Interface contacts:
Residue V89 in protein 2 is in contact with residue L12 in protein 1 (closest heavy-atom distance 3.2 Å).
Residue K90 in protein 2 interacts with residue L8 in protein 1 (closest heavy-atom distance 4.1 Å).
Residue Y63 in protein 2 contacts residue F5 in protein 1 (closest heavy-atom distance 3.7 Å).
Residue Q68 in protein 2 contacts residue L8 in protein 1 (closest heavy-atom distance 3.6 Å).
Residue H69 in protein 2 interacts with residue L8 in protein 1 (closest heavy-atom distance 3.5 Å).
Residue H51 in protein 2 interacts with residue W9 in protein 1 (closest heavy-atom distance 4.6 Å).
Residue V89 in protein 2 is in contact with residue L8 in protein 1 (closest heavy-atom distance 3.9 Å).
Residue F87 in protein 2 is in contact with residue W9 in protein 1 (closest heavy-atom distance 4.7 Å).
Residue L53 in protein 2 contacts residue W9 in protein 1 (closest heavy-atom distance 3.8 Å).
Residue Y96 in protein 2 interacts with residue P13 in protein 1 (closest heavy-atom distance 3.3 Å).
Residue V89 in protein 2 interacts with residue F5 in protein 1 (closest heavy-atom distance 4.1 Å).
Residue Q68 in protein 2 is in contact with residue E3 in protein 1 (closest heavy-atom distance 3.4 Å).
Residue G54 in protein 2 interacts with residue F5 in protein 1 (closest heavy-atom distance 3.6 Å).
Residue G54 in protein 2 is in contact with residue W9 in protein 1 (closest heavy-atom distance 3.3 Å).
Residue M58 in protein 2 interacts with residue S6 in protein 1 (closest heavy-atom distance 4.0 Å).
Residue I57 in protein 2 is in contact with residue F5 in protein 1 (closest heavy-atom distance 3.5 Å).
Residue L95 in protein 2 interacts with residue W9 in protein 1 (closest heavy-atom distance 3.8 Å).
Residue M58 in protein 2 is in contact with residue F5 in protein 1 (closest heavy-atom distance 4.3 Å).
Residue L95 in protein 2 is in contact with residue L12 in protein 1 (closest heavy-atom distance 4.2 Å).
Residue Q68 in protein 2 contacts residue T4 in protein 1 (closest heavy-atom distance 3.4 Å).
Residue M50 in protein 2 interacts with residue L12 in protein 1 (closest heavy-atom distance 3.6 Å).
Residue V71 in protein 2 is in contact with residue F5 in protein 1 (closest heavy-atom distance 4.0 Å).
Residue V89 in protein 2 is in contact with residue W9 in protein 1 (closest heavy-atom distance 4.3 Å).
Residue Q68 in protein 2 contacts residue F5 in protein 1 (closest heavy-atom distance 2.8 Å).
Residue M50 in protein 2 is in contact with residue W9 in protein 1 (closest heavy-atom distance 2.9 Å).
Residue P92 in protein 2 interacts with residue L12 in protein 1 (closest heavy-atom distance 3.7 Å).
Residue P92 in protein 2 is in contact with residue P13 in protein 1 (closest heavy-atom distance 4.8 Å).
Residue Y96 in protein 2 contacts residue L12 in protein 1 (closest heavy-atom distance 3.7 Å).
Residue I57 in protein 2 interacts with residue W9 in protein 1 (closest heavy-atom distance 3.9 Å).

Sequence of protein 2:
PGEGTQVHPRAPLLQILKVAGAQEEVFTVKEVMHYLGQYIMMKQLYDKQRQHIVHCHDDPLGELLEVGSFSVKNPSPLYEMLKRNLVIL

Sequence of protein 1:
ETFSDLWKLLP

This data describes a binding interaction between two proteins.